Contacts between the two chains:
Residue Y14 in the second protein contacts residue T7 in the first protein (closest heavy-atom distance 4.1 Å).
Residue D272 in the second protein contacts residue K14 in the first protein (closest heavy-atom distance 2.8 Å).
Residue L13 in the second protein is in contact with residue K14 in the first protein (closest heavy-atom distance 3.4 Å).
Residue R10 in the second protein contacts residue T7 in the first protein (closest heavy-atom distance 4.3 Å).
Residue Y14 in the second protein contacts residue F10 in the first protein (closest heavy-atom distance 3.5 Å).
Residue Y14 in the second protein contacts residue K6 in the first protein (closest heavy-atom distance 3.2 Å).
Residue A17 in the second protein is in contact with residue F10 in the first protein (closest heavy-atom distance 4.1 Å).
Residue R10 in the second protein is in contact with residue F10 in the first protein (closest heavy-atom distance 4.6 Å).
Residue R10 in the second protein contacts residue R8 in the first protein (closest heavy-atom distance 4.9 Å).
Residue L13 in the second protein interacts with residue F10 in the first protein (closest heavy-atom distance 3.6 Å).

Sequence of the first protein:
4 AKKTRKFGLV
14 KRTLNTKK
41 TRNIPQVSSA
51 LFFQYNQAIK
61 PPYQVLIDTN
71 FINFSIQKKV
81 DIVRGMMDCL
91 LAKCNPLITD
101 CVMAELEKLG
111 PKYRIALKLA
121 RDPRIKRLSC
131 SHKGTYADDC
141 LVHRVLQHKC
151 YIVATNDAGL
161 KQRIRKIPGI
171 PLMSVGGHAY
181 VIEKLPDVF

Sequence of the second protein:
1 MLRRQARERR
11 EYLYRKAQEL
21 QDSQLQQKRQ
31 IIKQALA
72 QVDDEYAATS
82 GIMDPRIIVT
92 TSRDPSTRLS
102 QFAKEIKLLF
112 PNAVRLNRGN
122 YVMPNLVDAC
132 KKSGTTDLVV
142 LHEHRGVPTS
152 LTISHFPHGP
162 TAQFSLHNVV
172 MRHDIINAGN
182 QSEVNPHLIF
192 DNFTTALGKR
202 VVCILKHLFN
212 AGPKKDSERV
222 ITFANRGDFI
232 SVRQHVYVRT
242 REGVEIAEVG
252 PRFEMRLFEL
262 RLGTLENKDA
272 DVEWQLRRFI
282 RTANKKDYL

The following describes two proteins that form a bound complex.